Residue-level contacts at the interface:
Residue T55 in the first protein contacts residue Q190 in the second protein (closest heavy-atom distance 4.7 Å).
Residue E45 in the first protein interacts with residue K222 in the second protein (closest heavy-atom distance 3.8 Å).
Residue D41 in the first protein is in contact with residue N221 in the second protein (closest heavy-atom distance 2.7 Å).
Residue Y59 in the first protein interacts with residue Q224 in the second protein (closest heavy-atom distance 4.6 Å).
Residue T55 in the first protein contacts residue S189 in the second protein (closest heavy-atom distance 4.7 Å).
Residue G56 in the first protein interacts with residue S189 in the second protein (closest heavy-atom distance 5.0 Å).

These two protein chains interact to form a complex.

Sequence of the second protein:
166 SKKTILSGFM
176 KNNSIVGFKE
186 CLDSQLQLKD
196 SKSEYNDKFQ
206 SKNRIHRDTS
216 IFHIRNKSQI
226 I

Sequence of the first protein:
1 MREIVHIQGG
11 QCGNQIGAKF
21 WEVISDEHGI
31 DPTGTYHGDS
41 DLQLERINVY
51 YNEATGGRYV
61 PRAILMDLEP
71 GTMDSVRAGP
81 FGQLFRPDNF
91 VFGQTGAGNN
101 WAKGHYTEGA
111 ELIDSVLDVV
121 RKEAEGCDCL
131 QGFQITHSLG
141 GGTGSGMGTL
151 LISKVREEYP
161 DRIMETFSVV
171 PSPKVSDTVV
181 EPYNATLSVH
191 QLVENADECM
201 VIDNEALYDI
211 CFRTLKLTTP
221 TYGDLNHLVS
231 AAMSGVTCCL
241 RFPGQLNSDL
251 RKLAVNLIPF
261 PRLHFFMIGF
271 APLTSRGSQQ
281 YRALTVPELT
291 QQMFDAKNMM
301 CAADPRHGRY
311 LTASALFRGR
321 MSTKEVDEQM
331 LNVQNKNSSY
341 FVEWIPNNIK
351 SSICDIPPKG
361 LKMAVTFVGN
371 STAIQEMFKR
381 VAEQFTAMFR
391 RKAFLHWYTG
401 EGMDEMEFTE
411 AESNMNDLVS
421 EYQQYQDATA